These two protein chains interact to form a complex.

Sequence of chain B:
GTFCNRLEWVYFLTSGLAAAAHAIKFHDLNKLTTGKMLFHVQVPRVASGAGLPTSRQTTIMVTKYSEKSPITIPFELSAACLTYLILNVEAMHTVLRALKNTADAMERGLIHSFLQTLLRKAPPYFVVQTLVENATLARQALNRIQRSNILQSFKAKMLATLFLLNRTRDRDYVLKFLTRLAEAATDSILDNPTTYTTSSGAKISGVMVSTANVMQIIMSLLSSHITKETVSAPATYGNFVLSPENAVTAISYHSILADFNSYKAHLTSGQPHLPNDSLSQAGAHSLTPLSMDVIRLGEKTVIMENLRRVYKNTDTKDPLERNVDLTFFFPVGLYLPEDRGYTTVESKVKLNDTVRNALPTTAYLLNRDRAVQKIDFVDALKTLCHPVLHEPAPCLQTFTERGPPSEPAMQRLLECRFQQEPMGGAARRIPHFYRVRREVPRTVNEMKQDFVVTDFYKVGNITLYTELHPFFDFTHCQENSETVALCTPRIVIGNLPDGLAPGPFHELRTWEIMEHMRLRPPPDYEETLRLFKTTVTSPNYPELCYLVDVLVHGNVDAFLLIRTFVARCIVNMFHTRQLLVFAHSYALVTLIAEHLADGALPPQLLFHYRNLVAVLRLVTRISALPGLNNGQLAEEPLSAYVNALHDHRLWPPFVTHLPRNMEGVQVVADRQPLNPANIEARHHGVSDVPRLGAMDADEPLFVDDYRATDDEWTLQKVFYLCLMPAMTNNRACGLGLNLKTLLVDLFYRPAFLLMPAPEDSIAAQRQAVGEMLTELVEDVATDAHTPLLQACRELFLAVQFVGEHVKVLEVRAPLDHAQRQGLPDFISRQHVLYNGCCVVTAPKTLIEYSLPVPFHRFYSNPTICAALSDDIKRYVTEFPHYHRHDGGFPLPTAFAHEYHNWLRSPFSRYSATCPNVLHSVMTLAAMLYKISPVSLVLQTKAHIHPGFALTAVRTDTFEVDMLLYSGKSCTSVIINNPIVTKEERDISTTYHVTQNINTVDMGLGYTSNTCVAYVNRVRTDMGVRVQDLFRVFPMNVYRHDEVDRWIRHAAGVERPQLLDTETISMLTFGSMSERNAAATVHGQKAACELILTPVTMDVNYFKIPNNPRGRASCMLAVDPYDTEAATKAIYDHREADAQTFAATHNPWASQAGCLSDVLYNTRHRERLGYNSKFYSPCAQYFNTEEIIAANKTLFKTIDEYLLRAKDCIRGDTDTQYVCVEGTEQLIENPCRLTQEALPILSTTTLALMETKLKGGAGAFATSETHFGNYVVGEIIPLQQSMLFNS

Sequence of chain A:
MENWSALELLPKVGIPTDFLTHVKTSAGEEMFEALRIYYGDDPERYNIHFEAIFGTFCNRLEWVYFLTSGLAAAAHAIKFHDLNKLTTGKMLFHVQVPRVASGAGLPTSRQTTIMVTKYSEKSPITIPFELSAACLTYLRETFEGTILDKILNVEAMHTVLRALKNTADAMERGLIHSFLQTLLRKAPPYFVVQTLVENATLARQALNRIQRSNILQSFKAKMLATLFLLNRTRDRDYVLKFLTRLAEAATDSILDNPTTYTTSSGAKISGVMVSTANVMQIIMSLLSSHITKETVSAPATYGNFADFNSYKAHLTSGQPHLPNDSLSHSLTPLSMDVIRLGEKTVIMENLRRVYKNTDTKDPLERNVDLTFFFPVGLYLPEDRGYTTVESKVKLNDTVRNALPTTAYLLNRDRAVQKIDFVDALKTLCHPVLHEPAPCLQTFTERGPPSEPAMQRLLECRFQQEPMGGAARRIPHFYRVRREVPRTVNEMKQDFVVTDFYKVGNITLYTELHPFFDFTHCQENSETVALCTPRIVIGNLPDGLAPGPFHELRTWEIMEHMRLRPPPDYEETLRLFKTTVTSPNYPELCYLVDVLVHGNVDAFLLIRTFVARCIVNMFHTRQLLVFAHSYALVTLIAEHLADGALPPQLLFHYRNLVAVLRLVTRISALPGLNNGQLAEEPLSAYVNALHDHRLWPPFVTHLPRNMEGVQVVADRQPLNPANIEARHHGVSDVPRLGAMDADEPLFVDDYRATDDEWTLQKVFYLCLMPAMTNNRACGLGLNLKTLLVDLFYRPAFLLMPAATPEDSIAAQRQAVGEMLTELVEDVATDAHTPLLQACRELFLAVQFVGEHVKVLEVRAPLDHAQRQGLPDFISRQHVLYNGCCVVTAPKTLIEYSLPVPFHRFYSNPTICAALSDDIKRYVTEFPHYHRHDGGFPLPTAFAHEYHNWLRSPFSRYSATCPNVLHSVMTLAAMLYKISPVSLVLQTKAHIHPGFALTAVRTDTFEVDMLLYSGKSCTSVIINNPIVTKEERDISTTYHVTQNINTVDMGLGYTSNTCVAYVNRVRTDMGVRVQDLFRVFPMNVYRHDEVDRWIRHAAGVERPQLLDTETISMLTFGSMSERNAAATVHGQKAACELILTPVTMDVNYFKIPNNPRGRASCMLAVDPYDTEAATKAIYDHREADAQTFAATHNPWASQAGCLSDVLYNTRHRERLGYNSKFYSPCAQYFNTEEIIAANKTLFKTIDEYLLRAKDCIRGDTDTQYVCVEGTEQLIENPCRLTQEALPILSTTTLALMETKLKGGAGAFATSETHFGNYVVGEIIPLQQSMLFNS

Residue-level contacts at the interface:
Residue A34 in chain A interacts with residue T117 in chain B (closest heavy-atom distance 3.5 Å).
Residue E144 in chain A interacts with residue N1061 in chain B (closest heavy-atom distance 3.6 Å).
Residue L9 in chain A contacts residue L332 in chain B (closest heavy-atom distance 3.6 Å).
Residue K24 in chain A is in contact with residue R204 in chain B (closest heavy-atom distance 3.3 Å).
Residue L35 in chain A is in contact with residue M115 in chain B (closest heavy-atom distance 3.3 Å).
Residue E30 in chain A interacts with residue T1277 in chain B (closest heavy-atom distance 3.1 Å).
Residue Y39 in chain A contacts residue T112 in chain B (closest heavy-atom distance 3.3 Å).
Residue I147 in chain A is in contact with residue S308 in chain B (closest heavy-atom distance 3.6 Å).
Residue Y38 in chain A is in contact with residue M115 in chain B (closest heavy-atom distance 3.6 Å).
Residue E29 in chain A contacts residue T1277 in chain B (closest heavy-atom distance 2.9 Å).
Residue P11 in chain A contacts residue Y328 in chain B (closest heavy-atom distance 3.2 Å).
Residue E30 in chain A interacts with residue Y1205 in chain B (closest heavy-atom distance 3.1 Å).
Residue E30 in chain A contacts residue K1280 in chain B (closest heavy-atom distance 3.7 Å).
Residue V13 in chain A contacts residue N341 in chain B (closest heavy-atom distance 3.7 Å).
Residue W4 in chain A is in contact with residue M115 in chain B (closest heavy-atom distance 3.7 Å).
Residue K12 in chain A contacts residue P337 in chain B (closest heavy-atom distance 3.3 Å).
Residue F32 in chain A is in contact with residue K118 in chain B (closest heavy-atom distance 3.6 Å).
Residue R36 in chain A is in contact with residue M115 in chain B (closest heavy-atom distance 3.1 Å).
Residue A34 in chain A is in contact with residue M115 in chain B (closest heavy-atom distance 3.6 Å).
Residue P11 in chain A contacts residue P337 in chain B (closest heavy-atom distance 3.7 Å).
Residue V13 in chain A interacts with residue L339 in chain B (closest heavy-atom distance 3.7 Å).
Residue L20 in chain A interacts with residue L196 in chain B (closest heavy-atom distance 3.7 Å).
Residue H22 in chain A is in contact with residue R204 in chain B (closest heavy-atom distance 3.0 Å).
Residue M31 in chain A is in contact with residue G1089 in chain B (closest heavy-atom distance 3.7 Å).
Residue L7 in chain A is in contact with residue H94 in chain B (closest heavy-atom distance 3.7 Å).
Residue F32 in chain A interacts with residue V116 in chain B (closest heavy-atom distance 3.6 Å).
Residue E2 in chain A is in contact with residue K90 in chain B (closest heavy-atom distance 3.7 Å).
Residue P11 in chain A is in contact with residue L339 in chain B (closest heavy-atom distance 3.6 Å).
Residue A34 in chain A is in contact with residue V116 in chain B (closest heavy-atom distance 3.4 Å).
Residue E2 in chain A contacts residue L92 in chain B (closest heavy-atom distance 3.6 Å).
Residue Y39 in chain A contacts residue Q111 in chain B (closest heavy-atom distance 3.4 Å).
Residue K12 in chain A contacts residue L339 in chain B (closest heavy-atom distance 3.4 Å).
Residue M1 in chain A interacts with residue Y119 in chain B (closest heavy-atom distance 3.4 Å).
Residue T25 in chain A interacts with residue A203 in chain B (closest heavy-atom distance 3.5 Å).
Residue Y38 in chain A is in contact with residue T113 in chain B (closest heavy-atom distance 3.1 Å).
Residue M31 in chain A contacts residue F1279 in chain B (closest heavy-atom distance 3.5 Å).
Residue E33 in chain A contacts residue Y119 in chain B (closest heavy-atom distance 3.7 Å).
Residue V13 in chain A interacts with residue D342 in chain B (closest heavy-atom distance 3.6 Å).
Residue D18 in chain A is in contact with residue L1088 in chain B (closest heavy-atom distance 3.4 Å).
Residue I37 in chain A contacts residue T113 in chain B (closest heavy-atom distance 3.4 Å).
Residue T146 in chain A contacts residue L307 in chain B (closest heavy-atom distance 3.7 Å).
Residue L20 in chain A contacts residue A249 in chain B (closest heavy-atom distance 3.4 Å).
Residue L148 in chain A is in contact with residue D82 in chain B (closest heavy-atom distance 3.4 Å).
Residue L7 in chain A interacts with residue L92 in chain B (closest heavy-atom distance 3.7 Å).
Residue T146 in chain A is in contact with residue D82 in chain B (closest heavy-atom distance 2.3 Å).
Residue W4 in chain A contacts residue T117 in chain B (closest heavy-atom distance 3.2 Å).
Residue T25 in chain A interacts with residue R204 in chain B (closest heavy-atom distance 3.5 Å).
Residue Y138 in chain A is in contact with residue K85 in chain B (closest heavy-atom distance 3.5 Å).
Residue H22 in chain A interacts with residue A203 in chain B (closest heavy-atom distance 3.3 Å).
Residue L20 in chain A is in contact with residue A200 in chain B (closest heavy-atom distance 3.5 Å).
Residue I147 in chain A contacts residue P309 in chain B (closest heavy-atom distance 3.7 Å).
Residue E29 in chain A contacts residue F1279 in chain B (closest heavy-atom distance 3.6 Å).
Residue K12 in chain A contacts residue H338 in chain B (closest heavy-atom distance 3.3 Å).
Residue Y39 in chain A contacts residue R110 in chain B (closest heavy-atom distance 3.4 Å).
Residue L7 in chain A interacts with residue M115 in chain B (closest heavy-atom distance 3.7 Å).
Residue I147 in chain A contacts residue L307 in chain B (closest heavy-atom distance 3.3 Å).
Residue M31 in chain A interacts with residue L1088 in chain B (closest heavy-atom distance 3.3 Å).
Residue T25 in chain A is in contact with residue Q205 in chain B (closest heavy-atom distance 2.6 Å).
Residue L7 in chain A contacts residue F93 in chain B (closest heavy-atom distance 3.4 Å).
Residue G40 in chain A is in contact with residue Q111 in chain B (closest heavy-atom distance 2.6 Å).